Contacts between the two chains:
Residue R307 in chain A interacts with residue R52 in chain B (closest heavy-atom distance 4.4 Å).
Residue R308 in chain A interacts with residue H54 in chain B (closest heavy-atom distance 4.0 Å).
Residue R307 in chain A interacts with residue L53 in chain B (closest heavy-atom distance 5.0 Å).
Residue R308 in chain A interacts with residue R52 in chain B (closest heavy-atom distance 2.5 Å).
Residue L309 in chain A is in contact with residue R52 in chain B (closest heavy-atom distance 3.9 Å).
Residue R308 in chain A is in contact with residue L53 in chain B (closest heavy-atom distance 2.8 Å).

The following describes two proteins that form a bound complex.

Sequence of chain A:
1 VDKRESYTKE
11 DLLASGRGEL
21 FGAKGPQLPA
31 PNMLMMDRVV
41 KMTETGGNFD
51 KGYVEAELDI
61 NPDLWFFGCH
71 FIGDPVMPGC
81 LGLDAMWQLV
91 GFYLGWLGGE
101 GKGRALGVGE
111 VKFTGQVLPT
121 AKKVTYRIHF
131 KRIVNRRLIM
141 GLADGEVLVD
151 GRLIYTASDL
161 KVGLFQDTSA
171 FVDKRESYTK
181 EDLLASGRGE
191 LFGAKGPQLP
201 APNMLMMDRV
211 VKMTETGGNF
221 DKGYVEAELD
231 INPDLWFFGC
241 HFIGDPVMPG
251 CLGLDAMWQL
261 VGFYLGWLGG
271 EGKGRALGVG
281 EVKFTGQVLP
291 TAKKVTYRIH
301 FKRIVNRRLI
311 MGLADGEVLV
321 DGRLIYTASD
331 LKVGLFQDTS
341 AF

Sequence of chain B:
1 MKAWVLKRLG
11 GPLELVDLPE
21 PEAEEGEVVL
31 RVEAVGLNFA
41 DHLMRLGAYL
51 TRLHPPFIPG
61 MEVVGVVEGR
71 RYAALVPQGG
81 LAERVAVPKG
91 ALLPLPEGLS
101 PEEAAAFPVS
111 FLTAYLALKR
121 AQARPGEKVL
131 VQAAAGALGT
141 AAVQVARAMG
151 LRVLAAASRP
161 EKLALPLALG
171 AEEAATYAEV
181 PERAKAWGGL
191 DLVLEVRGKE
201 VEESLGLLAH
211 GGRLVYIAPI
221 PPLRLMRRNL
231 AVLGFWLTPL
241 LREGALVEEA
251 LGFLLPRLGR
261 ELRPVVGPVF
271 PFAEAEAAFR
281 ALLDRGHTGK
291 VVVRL